Contacts between the two chains:
Residue E25 in chain B is in contact with residue A79 in chain A (closest heavy-atom distance 3.7 Å).
Residue L114 in chain B interacts with residue Y7 in chain A (closest heavy-atom distance 3.2 Å).
Residue I119 in chain B is in contact with residue L62 in chain A (closest heavy-atom distance 4.5 Å).
Residue K62 in chain B interacts with residue D23 in chain A (closest heavy-atom distance 3.2 Å).
Residue R109 in chain B contacts residue I28 in chain A (closest heavy-atom distance 2.7 Å).
Residue L114 in chain B is in contact with residue I38 in chain A (closest heavy-atom distance 4.5 Å).
Residue L114 in chain B is in contact with residue I6 in chain A (closest heavy-atom distance 4.4 Å).
Residue L114 in chain B contacts residue D8 in chain A (closest heavy-atom distance 3.1 Å).
Residue N115 in chain B is in contact with residue Y7 in chain A (closest heavy-atom distance 4.0 Å).
Residue V112 in chain B contacts residue S40 in chain A (closest heavy-atom distance 4.6 Å).
Residue Q92 in chain B is in contact with residue R74 in chain A (closest heavy-atom distance 2.9 Å).
Residue L18 in chain B is in contact with residue Y80 in chain A (closest heavy-atom distance 3.7 Å).
Residue L66 in chain B is in contact with residue P21 in chain A (closest heavy-atom distance 2.8 Å).
Residue Y93 in chain B contacts residue R43 in chain A (closest heavy-atom distance 4.0 Å).
Residue P102 in chain B interacts with residue E26 in chain A (closest heavy-atom distance 3.8 Å).
Residue E103 in chain B is in contact with residue L25 in chain A (closest heavy-atom distance 4.3 Å).
Residue Q110 in chain B contacts residue E26 in chain A (closest heavy-atom distance 3.5 Å).
Residue I119 in chain B contacts residue Y7 in chain A (closest heavy-atom distance 2.9 Å).
Residue V105 in chain B is in contact with residue P29 in chain A (closest heavy-atom distance 4.5 Å).
Residue H95 in chain B contacts residue D23 in chain A (closest heavy-atom distance 4.5 Å).
Residue L66 in chain B contacts residue C20 in chain A (closest heavy-atom distance 3.3 Å).
Residue V105 in chain B contacts residue M27 in chain A (closest heavy-atom distance 3.0 Å).
Residue Q110 in chain B is in contact with residue P42 in chain A (closest heavy-atom distance 3.9 Å).
Residue R20 in chain B interacts with residue Y80 in chain A (closest heavy-atom distance 4.4 Å).
Residue K97 in chain B contacts residue R43 in chain A (closest heavy-atom distance 3.3 Å).
Residue E26 in chain B is in contact with residue R74 in chain A (closest heavy-atom distance 4.6 Å).
Residue P102 in chain B interacts with residue L25 in chain A (closest heavy-atom distance 3.3 Å).
Residue K21 in chain B contacts residue Y80 in chain A (closest heavy-atom distance 3.9 Å).
Residue E25 in chain B contacts residue T73 in chain A (closest heavy-atom distance 4.3 Å).
Residue E63 in chain B is in contact with residue G77 in chain A (closest heavy-atom distance 3.7 Å).
Residue K104 in chain B is in contact with residue M27 in chain A (closest heavy-atom distance 4.6 Å).
Residue I119 in chain B interacts with residue D60 in chain A (closest heavy-atom distance 3.7 Å).
Residue R61 in chain B interacts with residue A79 in chain A (closest heavy-atom distance 4.0 Å).
Residue P102 in chain B is in contact with residue M27 in chain A (closest heavy-atom distance 4.1 Å).
Residue N122 in chain B is in contact with residue F61 in chain A (closest heavy-atom distance 3.8 Å).
Residue A60 in chain B contacts residue Y80 in chain A (closest heavy-atom distance 3.0 Å).
Residue L66 in chain B contacts residue D23 in chain A (closest heavy-atom distance 4.4 Å).
Residue Q110 in chain B interacts with residue I28 in chain A (closest heavy-atom distance 2.9 Å).
Residue E103 in chain B interacts with residue R18 in chain A (closest heavy-atom distance 2.6 Å).
Residue V112 in chain B contacts residue A41 in chain A (closest heavy-atom distance 4.1 Å).
Residue I119 in chain B contacts residue F61 in chain A (closest heavy-atom distance 3.8 Å).
Residue R61 in chain B interacts with residue G77 in chain A (closest heavy-atom distance 4.2 Å).
Residue G111 in chain B contacts residue E26 in chain A (closest heavy-atom distance 4.4 Å).
Residue V105 in chain B is in contact with residue I28 in chain A (closest heavy-atom distance 3.1 Å).
Residue L94 in chain B is in contact with residue D23 in chain A (closest heavy-atom distance 3.1 Å).
Residue L114 in chain B interacts with residue S40 in chain A (closest heavy-atom distance 2.3 Å).
Residue G113 in chain B interacts with residue I38 in chain A (closest heavy-atom distance 4.0 Å).
Residue L114 in chain B contacts residue A39 in chain A (closest heavy-atom distance 4.0 Å).
Residue N106 in chain B contacts residue M27 in chain A (closest heavy-atom distance 4.3 Å).
Residue G120 in chain B is in contact with residue F61 in chain A (closest heavy-atom distance 3.7 Å).
Residue F82 in chain B contacts residue D23 in chain A (closest heavy-atom distance 4.4 Å).
Residue L94 in chain B interacts with residue R43 in chain A (closest heavy-atom distance 3.4 Å).
Residue E63 in chain B interacts with residue T22 in chain A (closest heavy-atom distance 4.3 Å).
Residue R109 in chain B contacts residue M27 in chain A (closest heavy-atom distance 2.9 Å).
Residue L19 in chain B is in contact with residue Y80 in chain A (closest heavy-atom distance 2.3 Å).
Residue K62 in chain B is in contact with residue D46 in chain A (closest heavy-atom distance 4.4 Å).
Residue A22 in chain B contacts residue Y80 in chain A (closest heavy-atom distance 3.4 Å).
Residue R117 in chain B contacts residue Y7 in chain A (closest heavy-atom distance 4.0 Å).
Residue Y28 in chain B interacts with residue R74 in chain A (closest heavy-atom distance 3.9 Å).
Residue R109 in chain B interacts with residue E26 in chain A (closest heavy-atom distance 3.3 Å).

Sequence of chain B:
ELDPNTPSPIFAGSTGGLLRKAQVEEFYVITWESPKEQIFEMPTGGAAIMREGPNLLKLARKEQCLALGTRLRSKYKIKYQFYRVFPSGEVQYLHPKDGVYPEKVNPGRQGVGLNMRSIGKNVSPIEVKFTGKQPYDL

The following describes two proteins that form a bound complex.

Sequence of chain A:
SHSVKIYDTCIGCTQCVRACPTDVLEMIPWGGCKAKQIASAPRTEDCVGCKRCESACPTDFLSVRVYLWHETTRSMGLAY